This data describes a binding interaction between two proteins.

Sequence of chain B:
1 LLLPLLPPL

Contacts between the two chains:
Residue D78 in chain A interacts with residue P8 in chain B (closest heavy-atom distance 3.5 Å).
Residue Y8 in chain A interacts with residue L2 in chain B (closest heavy-atom distance 3.5 Å).
Residue H71 in chain A contacts residue L2 in chain B (closest heavy-atom distance 4.2 Å).
Residue K67 in chain A interacts with residue L2 in chain B (closest heavy-atom distance 2.8 Å).
Residue Q156 in chain A is in contact with residue L3 in chain B (closest heavy-atom distance 4.7 Å).
Residue T74 in chain A is in contact with residue P8 in chain B (closest heavy-atom distance 3.9 Å).
Residue H71 in chain A is in contact with residue L6 in chain B (closest heavy-atom distance 3.6 Å).
Residue Y85 in chain A interacts with residue L9 in chain B (closest heavy-atom distance 4.7 Å).
Residue L157 in chain A is in contact with residue L5 in chain B (closest heavy-atom distance 4.9 Å).
Residue Y8 in chain A contacts residue L1 in chain B (closest heavy-atom distance 2.8 Å).
Residue Y160 in chain A contacts residue L1 in chain B (closest heavy-atom distance 2.5 Å).
Residue Q156 in chain A is in contact with residue L5 in chain B (closest heavy-atom distance 4.8 Å).
Residue Y160 in chain A contacts residue P4 in chain B (closest heavy-atom distance 4.2 Å).
Residue T164 in chain A is in contact with residue L1 in chain B (closest heavy-atom distance 3.6 Å).
Residue Y60 in chain A is in contact with residue L1 in chain B (closest heavy-atom distance 4.1 Å).
Residue K67 in chain A interacts with residue L1 in chain B (closest heavy-atom distance 3.4 Å).
Residue Q156 in chain A is in contact with residue P7 in chain B (closest heavy-atom distance 4.3 Å).
Residue K147 in chain A is in contact with residue P8 in chain B (closest heavy-atom distance 4.8 Å).
Residue Y124 in chain A is in contact with residue L9 in chain B (closest heavy-atom distance 3.8 Å).
Residue T144 in chain A interacts with residue L9 in chain B (closest heavy-atom distance 3.5 Å).
Residue Y100 in chain A interacts with residue L2 in chain B (closest heavy-atom distance 3.4 Å).
Residue H115 in chain A contacts residue L6 in chain B (closest heavy-atom distance 4.3 Å).
Residue Y172 in chain A is in contact with residue L1 in chain B (closest heavy-atom distance 2.8 Å).
Residue L82 in chain A is in contact with residue L9 in chain B (closest heavy-atom distance 3.5 Å).
Residue V153 in chain A interacts with residue P7 in chain B (closest heavy-atom distance 4.0 Å).
Residue E64 in chain A interacts with residue L2 in chain B (closest heavy-atom distance 2.9 Å).
Residue T74 in chain A contacts residue L6 in chain B (closest heavy-atom distance 2.8 Å).
Residue R98 in chain A contacts residue L6 in chain B (closest heavy-atom distance 3.5 Å).
Residue W148 in chain A interacts with residue L9 in chain B (closest heavy-atom distance 3.7 Å).
Residue K67 in chain A interacts with residue P4 in chain B (closest heavy-atom distance 3.6 Å).
Residue F34 in chain A contacts residue L1 in chain B (closest heavy-atom distance 4.8 Å).
Residue V77 in chain A interacts with residue P8 in chain B (closest heavy-atom distance 4.9 Å).
Residue Y117 in chain A contacts residue L9 in chain B (closest heavy-atom distance 3.6 Å).
Residue W148 in chain A is in contact with residue P7 in chain B (closest heavy-atom distance 3.7 Å).
Residue H75 in chain A is in contact with residue L6 in chain B (closest heavy-atom distance 3.9 Å).
Residue R66 in chain A is in contact with residue P4 in chain B (closest heavy-atom distance 5.0 Å).
Residue L157 in chain A is in contact with residue L3 in chain B (closest heavy-atom distance 3.2 Å).
Residue F10 in chain A is in contact with residue L2 in chain B (closest heavy-atom distance 3.6 Å).
Residue R98 in chain A is in contact with residue P7 in chain B (closest heavy-atom distance 4.6 Å).
Residue W148 in chain A interacts with residue P8 in chain B (closest heavy-atom distance 2.9 Å).
Residue V68 in chain A is in contact with residue L2 in chain B (closest heavy-atom distance 3.6 Å).
Residue M6 in chain A is in contact with residue L1 in chain B (closest heavy-atom distance 3.9 Å).
Residue Y100 in chain A is in contact with residue L6 in chain B (closest heavy-atom distance 4.4 Å).
Residue M46 in chain A is in contact with residue L2 in chain B (closest heavy-atom distance 3.5 Å).
Residue K67 in chain A interacts with residue L3 in chain B (closest heavy-atom distance 3.6 Å).
Residue Y100 in chain A contacts residue L3 in chain B (closest heavy-atom distance 3.0 Å).
Residue Y160 in chain A is in contact with residue L2 in chain B (closest heavy-atom distance 3.7 Å).
Residue K147 in chain A is in contact with residue L9 in chain B (closest heavy-atom distance 3.3 Å).
Residue T81 in chain A interacts with residue L9 in chain B (closest heavy-atom distance 4.3 Å).
Residue E64 in chain A contacts residue L1 in chain B (closest heavy-atom distance 3.2 Å).
Residue W168 in chain A contacts residue L1 in chain B (closest heavy-atom distance 3.7 Å).
Residue H71 in chain A contacts residue L3 in chain B (closest heavy-atom distance 3.2 Å).
Residue T74 in chain A interacts with residue P7 in chain B (closest heavy-atom distance 3.9 Å).
Residue D78 in chain A is in contact with residue L9 in chain B (closest heavy-atom distance 2.9 Å).
Residue D78 in chain A contacts residue P7 in chain B (closest heavy-atom distance 4.9 Å).
Residue Y160 in chain A is in contact with residue L3 in chain B (closest heavy-atom distance 3.6 Å).

Sequence of chain A:
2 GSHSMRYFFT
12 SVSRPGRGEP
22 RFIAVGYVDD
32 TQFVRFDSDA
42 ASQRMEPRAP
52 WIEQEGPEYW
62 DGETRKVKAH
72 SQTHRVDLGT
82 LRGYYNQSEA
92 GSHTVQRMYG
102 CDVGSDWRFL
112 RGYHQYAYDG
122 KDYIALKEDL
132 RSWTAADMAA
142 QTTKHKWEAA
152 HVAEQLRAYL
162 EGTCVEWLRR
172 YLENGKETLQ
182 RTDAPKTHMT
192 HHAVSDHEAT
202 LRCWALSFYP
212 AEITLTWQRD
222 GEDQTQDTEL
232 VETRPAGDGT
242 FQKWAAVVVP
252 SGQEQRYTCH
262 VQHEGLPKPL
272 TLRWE